These two protein chains interact to form a complex.

Sequence of chain B:
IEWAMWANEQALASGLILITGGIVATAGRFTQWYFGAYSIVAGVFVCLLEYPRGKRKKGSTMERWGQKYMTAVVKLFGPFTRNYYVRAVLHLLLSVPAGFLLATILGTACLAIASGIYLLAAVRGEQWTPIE

Sequence of chain A:
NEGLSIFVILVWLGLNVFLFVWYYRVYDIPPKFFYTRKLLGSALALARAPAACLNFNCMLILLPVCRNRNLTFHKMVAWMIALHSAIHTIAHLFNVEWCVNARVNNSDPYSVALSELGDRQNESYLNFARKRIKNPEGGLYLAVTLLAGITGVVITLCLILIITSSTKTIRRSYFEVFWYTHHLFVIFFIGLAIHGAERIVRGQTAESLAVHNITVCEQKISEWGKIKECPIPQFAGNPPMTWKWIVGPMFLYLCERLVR

Contacts between the two chains:
Residue K489 in chain A contacts residue M65 in chain B (closest heavy-atom distance 4.5 Å).
Residue S494 in chain A interacts with residue R59 in chain B (closest heavy-atom distance 4.3 Å).
Residue V474 in chain A contacts residue L109 in chain B (closest heavy-atom distance 4.5 Å).
Residue V498 in chain A contacts residue W9 in chain B (closest heavy-atom distance 3.9 Å).
Residue P457 in chain A contacts residue F103 in chain B (closest heavy-atom distance 2.9 Å).
Residue I481 in chain A interacts with residue Q13 in chain B (closest heavy-atom distance 4.0 Å).
Residue S486 in chain A contacts residue W9 in chain B (closest heavy-atom distance 3.5 Å).
Residue E418 in chain A interacts with residue T34 in chain B (closest heavy-atom distance 3.0 Å).
Residue L461 in chain A interacts with residue L104 in chain B (closest heavy-atom distance 3.9 Å).
Residue Y495 in chain A interacts with residue I4 in chain B (closest heavy-atom distance 3.6 Å).
Residue Y495 in chain A contacts residue M8 in chain B (closest heavy-atom distance 3.9 Å).
Residue T488 in chain A contacts residue E12 in chain B (closest heavy-atom distance 2.3 Å).
Residue P457 in chain A is in contact with residue Q35 in chain B (closest heavy-atom distance 3.2 Å).
Residue A464 in chain A interacts with residue L105 in chain B (closest heavy-atom distance 4.0 Å).
Residue L478 in chain A contacts residue L109 in chain B (closest heavy-atom distance 3.4 Å).
Residue L482 in chain A contacts residue I116 in chain B (closest heavy-atom distance 4.0 Å).
Residue L461 in chain A is in contact with residue F103 in chain B (closest heavy-atom distance 4.3 Å).
Residue L478 in chain A interacts with residue C113 in chain B (closest heavy-atom distance 4.0 Å).
Residue T502 in chain A contacts residue W9 in chain B (closest heavy-atom distance 4.2 Å).
Residue T490 in chain A contacts residue E12 in chain B (closest heavy-atom distance 3.1 Å).
Residue T485 in chain A contacts residue Q13 in chain B (closest heavy-atom distance 2.5 Å).
Residue F415 in chain A interacts with residue F33 in chain B (closest heavy-atom distance 3.7 Å).
Residue I491 in chain A interacts with residue W9 in chain B (closest heavy-atom distance 4.2 Å).
Residue L482 in chain A contacts residue W9 in chain B (closest heavy-atom distance 4.1 Å).
Residue I411 in chain A is in contact with residue V27 in chain B (closest heavy-atom distance 3.5 Å).
Residue I481 in chain A interacts with residue A16 in chain B (closest heavy-atom distance 4.1 Å).
Residue V498 in chain A is in contact with residue I4 in chain B (closest heavy-atom distance 3.2 Å).
Residue T485 in chain A interacts with residue E12 in chain B (closest heavy-atom distance 2.7 Å).
Residue L414 in chain A is in contact with residue A106 in chain B (closest heavy-atom distance 3.9 Å).
Residue Y495 in chain A is in contact with residue E5 in chain B (closest heavy-atom distance 2.5 Å).
Residue T490 in chain A is in contact with residue M65 in chain B (closest heavy-atom distance 3.4 Å).
Residue I481 in chain A is in contact with residue L109 in chain B (closest heavy-atom distance 4.2 Å).
Residue N422 in chain A is in contact with residue T34 in chain B (closest heavy-atom distance 3.6 Å).
Residue T485 in chain A contacts residue W9 in chain B (closest heavy-atom distance 3.5 Å).
Residue L414 in chain A is in contact with residue L105 in chain B (closest heavy-atom distance 3.5 Å).
Residue Y495 in chain A interacts with residue R59 in chain B (closest heavy-atom distance 2.2 Å).
Residue P457 in chain A is in contact with residue L105 in chain B (closest heavy-atom distance 4.6 Å).
Residue L478 in chain A contacts residue I116 in chain B (closest heavy-atom distance 4.6 Å).
Residue L478 in chain A interacts with residue A112 in chain B (closest heavy-atom distance 3.8 Å).
Residue G460 in chain A is in contact with residue L105 in chain B (closest heavy-atom distance 3.6 Å).
Residue L482 in chain A interacts with residue Q13 in chain B (closest heavy-atom distance 4.3 Å).
Residue T485 in chain A interacts with residue A16 in chain B (closest heavy-atom distance 3.3 Å).
Residue E418 in chain A is in contact with residue F33 in chain B (closest heavy-atom distance 3.7 Å).
Residue L461 in chain A is in contact with residue G102 in chain B (closest heavy-atom distance 3.8 Å).
Residue I491 in chain A contacts residue M8 in chain B (closest heavy-atom distance 4.0 Å).
Residue I411 in chain A is in contact with residue T23 in chain B (closest heavy-atom distance 3.9 Å).
Residue L461 in chain A is in contact with residue L105 in chain B (closest heavy-atom distance 3.4 Å).
Residue V498 in chain A is in contact with residue W6 in chain B (closest heavy-atom distance 4.4 Å).
Residue I481 in chain A interacts with residue C113 in chain B (closest heavy-atom distance 4.0 Å).
Residue P457 in chain A interacts with residue L104 in chain B (closest heavy-atom distance 4.1 Å).
Residue R493 in chain A contacts residue M65 in chain B (closest heavy-atom distance 4.0 Å).
Residue I491 in chain A interacts with residue E12 in chain B (closest heavy-atom distance 2.8 Å).
Residue F415 in chain A contacts residue G31 in chain B (closest heavy-atom distance 3.7 Å).
Residue L414 in chain A contacts residue F33 in chain B (closest heavy-atom distance 3.9 Å).
Residue N456 in chain A is in contact with residue T34 in chain B (closest heavy-atom distance 3.6 Å).
Residue T477 in chain A interacts with residue L109 in chain B (closest heavy-atom distance 3.3 Å).
Residue F415 in chain A interacts with residue V27 in chain B (closest heavy-atom distance 3.5 Å).
Residue P457 in chain A is in contact with residue T34 in chain B (closest heavy-atom distance 4.6 Å).
Residue V417 in chain A is in contact with residue L105 in chain B (closest heavy-atom distance 3.5 Å).
Residue T490 in chain A is in contact with residue R56 in chain B (closest heavy-atom distance 3.8 Å).